Residue-level contacts at the interface:
Residue N78 in the first protein interacts with residue Q8 in the second protein (closest heavy-atom distance 3.6 Å).
Residue Q156 in the first protein contacts residue I3 in the second protein (closest heavy-atom distance 4.3 Å).
Residue Y160 in the first protein contacts residue R1 in the second protein (closest heavy-atom distance 2.5 Å).
Residue H71 in the first protein is in contact with residue I2 in the second protein (closest heavy-atom distance 3.6 Å).
Residue R157 in the first protein contacts residue L7 in the second protein (closest heavy-atom distance 3.6 Å).
Residue Y117 in the first protein interacts with residue L9 in the second protein (closest heavy-atom distance 4.3 Å).
Residue I100 in the first protein is in contact with residue I3 in the second protein (closest heavy-atom distance 4.3 Å).
Residue M46 in the first protein is in contact with residue I2 in the second protein (closest heavy-atom distance 4.3 Å).
Residue E115 in the first protein interacts with residue L7 in the second protein (closest heavy-atom distance 4.2 Å).
Residue T164 in the first protein contacts residue R1 in the second protein (closest heavy-atom distance 3.7 Å).
Residue Y172 in the first protein is in contact with residue R1 in the second protein (closest heavy-atom distance 2.9 Å).
Residue N67 in the first protein contacts residue P4 in the second protein (closest heavy-atom distance 3.7 Å).
Residue S10 in the first protein is in contact with residue H6 in the second protein (closest heavy-atom distance 3.8 Å).
Residue Y124 in the first protein is in contact with residue L9 in the second protein (closest heavy-atom distance 3.7 Å).
Residue Y85 in the first protein contacts residue L9 in the second protein (closest heavy-atom distance 2.7 Å).
Residue Y160 in the first protein contacts residue I3 in the second protein (closest heavy-atom distance 3.5 Å).
Residue N78 in the first protein interacts with residue L9 in the second protein (closest heavy-atom distance 3.0 Å).
Residue Y117 in the first protein is in contact with residue L7 in the second protein (closest heavy-atom distance 3.2 Å).
Residue Y8 in the first protein interacts with residue R1 in the second protein (closest heavy-atom distance 2.9 Å).
Residue T68 in the first protein interacts with residue I2 in the second protein (closest heavy-atom distance 4.0 Å).
Residue L125 in the first protein is in contact with residue L9 in the second protein (closest heavy-atom distance 4.5 Å).
Residue D75 in the first protein contacts residue H6 in the second protein (closest heavy-atom distance 2.9 Å).
Residue H71 in the first protein interacts with residue I3 in the second protein (closest heavy-atom distance 2.8 Å).
Residue R157 in the first protein interacts with residue R5 in the second protein (closest heavy-atom distance 2.9 Å).
Residue W98 in the first protein interacts with residue I3 in the second protein (closest heavy-atom distance 4.0 Å).
Residue N78 in the first protein contacts residue L7 in the second protein (closest heavy-atom distance 3.0 Å).
Residue L82 in the first protein is in contact with residue L9 in the second protein (closest heavy-atom distance 3.3 Å).
Residue S144 in the first protein is in contact with residue L9 in the second protein (closest heavy-atom distance 2.6 Å).
Residue Y117 in the first protein contacts residue H6 in the second protein (closest heavy-atom distance 3.2 Å).
Residue E64 in the first protein interacts with residue R1 in the second protein (closest heavy-atom distance 3.3 Å).
Residue W98 in the first protein is in contact with residue H6 in the second protein (closest heavy-atom distance 3.5 Å).
Residue T74 in the first protein is in contact with residue L7 in the second protein (closest heavy-atom distance 3.2 Å).
Residue W98 in the first protein interacts with residue I2 in the second protein (closest heavy-atom distance 4.5 Å).
Residue E63 in the first protein is in contact with residue R1 in the second protein (closest heavy-atom distance 3.0 Å).
Residue L125 in the first protein interacts with residue L7 in the second protein (closest heavy-atom distance 4.6 Å).
Residue H71 in the first protein interacts with residue R5 in the second protein (closest heavy-atom distance 3.6 Å).
Residue F23 in the first protein is in contact with residue H6 in the second protein (closest heavy-atom distance 4.7 Å).
Residue E64 in the first protein contacts residue I2 in the second protein (closest heavy-atom distance 2.8 Å).
Residue T74 in the first protein interacts with residue Q8 in the second protein (closest heavy-atom distance 4.6 Å).
Residue N67 in the first protein interacts with residue R5 in the second protein (closest heavy-atom distance 4.1 Å).
Residue R157 in the first protein contacts residue H6 in the second protein (closest heavy-atom distance 4.5 Å).
Residue C148 in the first protein is in contact with residue L7 in the second protein (closest heavy-atom distance 4.2 Å).
Residue W168 in the first protein contacts residue R1 in the second protein (closest heavy-atom distance 3.4 Å).
Residue N67 in the first protein is in contact with residue I2 in the second protein (closest heavy-atom distance 4.4 Å).
Residue Y60 in the first protein interacts with residue R1 in the second protein (closest heavy-atom distance 4.0 Å).
Residue H71 in the first protein interacts with residue P4 in the second protein (closest heavy-atom distance 3.3 Å).
Residue K147 in the first protein contacts residue L9 in the second protein (closest heavy-atom distance 2.8 Å).
Residue K147 in the first protein is in contact with residue Q8 in the second protein (closest heavy-atom distance 3.4 Å).
Residue T81 in the first protein interacts with residue L9 in the second protein (closest heavy-atom distance 3.3 Å).
Residue A70 in the first protein is in contact with residue R5 in the second protein (closest heavy-atom distance 3.1 Å).
Residue W134 in the first protein interacts with residue L7 in the second protein (closest heavy-atom distance 3.6 Å).
Residue Y160 in the first protein interacts with residue I2 in the second protein (closest heavy-atom distance 3.8 Å).
Residue H71 in the first protein contacts residue H6 in the second protein (closest heavy-atom distance 3.0 Å).
Residue Y8 in the first protein interacts with residue I2 in the second protein (closest heavy-atom distance 3.4 Å).
Residue N78 in the first protein interacts with residue H6 in the second protein (closest heavy-atom distance 4.5 Å).
Residue V153 in the first protein interacts with residue L7 in the second protein (closest heavy-atom distance 3.8 Å).
Residue T74 in the first protein interacts with residue H6 in the second protein (closest heavy-atom distance 3.7 Å).
Residue L96 in the first protein contacts residue L9 in the second protein (closest heavy-atom distance 3.7 Å).
Residue M6 in the first protein is in contact with residue R1 in the second protein (closest heavy-atom distance 4.0 Å).
Residue R157 in the first protein contacts residue I3 in the second protein (closest heavy-atom distance 3.2 Å).

This data describes a binding interaction between two proteins.

Sequence of the second protein:
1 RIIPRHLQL

Sequence of the first protein:
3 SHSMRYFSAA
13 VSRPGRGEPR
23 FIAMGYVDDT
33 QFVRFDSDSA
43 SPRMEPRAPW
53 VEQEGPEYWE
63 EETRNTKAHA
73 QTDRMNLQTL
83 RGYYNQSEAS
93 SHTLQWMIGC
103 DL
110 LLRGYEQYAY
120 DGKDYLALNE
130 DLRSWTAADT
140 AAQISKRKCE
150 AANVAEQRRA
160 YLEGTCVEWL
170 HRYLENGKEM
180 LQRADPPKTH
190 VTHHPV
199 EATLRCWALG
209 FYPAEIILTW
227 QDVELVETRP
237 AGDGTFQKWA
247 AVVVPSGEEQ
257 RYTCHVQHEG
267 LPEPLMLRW